Sequence of chain B:
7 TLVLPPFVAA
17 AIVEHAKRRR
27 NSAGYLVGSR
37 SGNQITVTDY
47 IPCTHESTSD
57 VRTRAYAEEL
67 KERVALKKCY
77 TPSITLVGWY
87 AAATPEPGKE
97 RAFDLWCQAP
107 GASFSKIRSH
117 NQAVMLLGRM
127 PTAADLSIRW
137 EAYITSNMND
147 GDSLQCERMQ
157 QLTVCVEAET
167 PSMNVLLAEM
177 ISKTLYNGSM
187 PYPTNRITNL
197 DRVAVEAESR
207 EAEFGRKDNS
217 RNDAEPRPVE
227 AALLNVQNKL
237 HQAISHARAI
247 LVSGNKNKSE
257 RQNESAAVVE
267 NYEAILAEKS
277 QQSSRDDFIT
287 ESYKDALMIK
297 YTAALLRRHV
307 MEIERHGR

Residue-level contacts at the interface:
Residue L401 in chain A is in contact with residue M294 in chain B (closest heavy-atom distance 3.9 Å).
Residue E402 in chain A contacts residue M294 in chain B (closest heavy-atom distance 3.9 Å).
Residue L401 in chain A is in contact with residue T298 in chain B (closest heavy-atom distance 3.9 Å).
Residue H394 in chain A interacts with residue E287 in chain B (closest heavy-atom distance 3.4 Å).
Residue E402 in chain A interacts with residue Y297 in chain B (closest heavy-atom distance 3.8 Å).
Residue H394 in chain A is in contact with residue D291 in chain B (closest heavy-atom distance 3.0 Å).
Residue L398 in chain A interacts with residue M294 in chain B (closest heavy-atom distance 3.8 Å).

The following describes two proteins that form a bound complex.

Sequence of chain A:
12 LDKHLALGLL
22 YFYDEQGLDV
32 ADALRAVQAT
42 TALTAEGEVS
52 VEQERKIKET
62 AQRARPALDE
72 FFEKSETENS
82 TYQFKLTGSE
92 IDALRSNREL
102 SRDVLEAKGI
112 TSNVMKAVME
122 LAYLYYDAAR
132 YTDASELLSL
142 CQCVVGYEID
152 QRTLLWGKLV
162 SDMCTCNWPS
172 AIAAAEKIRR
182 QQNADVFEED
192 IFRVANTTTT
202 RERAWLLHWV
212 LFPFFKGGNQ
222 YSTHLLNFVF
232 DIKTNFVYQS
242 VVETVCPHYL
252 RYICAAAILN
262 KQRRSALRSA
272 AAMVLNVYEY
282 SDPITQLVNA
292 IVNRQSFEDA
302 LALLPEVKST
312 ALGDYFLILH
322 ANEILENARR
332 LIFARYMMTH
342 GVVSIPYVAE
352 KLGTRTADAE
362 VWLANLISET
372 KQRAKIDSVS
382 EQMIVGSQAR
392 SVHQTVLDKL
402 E